Sequence of chain A:
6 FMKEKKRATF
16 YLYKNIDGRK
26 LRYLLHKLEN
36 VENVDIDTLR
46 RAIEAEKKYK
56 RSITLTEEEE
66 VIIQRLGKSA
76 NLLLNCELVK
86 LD

Sequence of chain B:
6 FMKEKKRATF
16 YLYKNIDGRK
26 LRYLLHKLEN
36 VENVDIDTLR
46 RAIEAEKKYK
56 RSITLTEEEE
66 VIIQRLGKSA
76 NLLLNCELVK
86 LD

Contacts between the two chains:
Residue V36 in chain A is in contact with residue I41 in chain B (closest heavy-atom distance 3.6 Å).
Residue I48 in chain A interacts with residue L77 in chain B (closest heavy-atom distance 4.1 Å).
Residue K73 in chain A is in contact with residue E49 in chain B (closest heavy-atom distance 3.2 Å).
Residue I48 in chain A interacts with residue S74 in chain B (closest heavy-atom distance 3.7 Å).
Residue N38 in chain A is in contact with residue I41 in chain B (closest heavy-atom distance 3.8 Å).
Residue R45 in chain A interacts with residue K73 in chain B (closest heavy-atom distance 5.0 Å).
Residue L77 in chain A interacts with residue L77 in chain B (closest heavy-atom distance 3.8 Å).
Residue L71 in chain A is in contact with residue I41 in chain B (closest heavy-atom distance 4.3 Å).
Residue I41 in chain A contacts residue L78 in chain B (closest heavy-atom distance 3.5 Å).
Residue L71 in chain A interacts with residue E49 in chain B (closest heavy-atom distance 4.7 Å).
Residue E49 in chain A contacts residue L71 in chain B (closest heavy-atom distance 4.7 Å).
Residue N38 in chain A interacts with residue D40 in chain B (closest heavy-atom distance 3.7 Å).
Residue L71 in chain A is in contact with residue R45 in chain B (closest heavy-atom distance 3.5 Å).
Residue R45 in chain A is in contact with residue S74 in chain B (closest heavy-atom distance 3.9 Å).
Residue L44 in chain A interacts with residue L78 in chain B (closest heavy-atom distance 3.6 Å).
Residue L77 in chain A is in contact with residue I48 in chain B (closest heavy-atom distance 4.1 Å).
Residue V39 in chain A is in contact with residue L44 in chain B (closest heavy-atom distance 4.6 Å).
Residue V39 in chain A interacts with residue D40 in chain B (closest heavy-atom distance 5.0 Å).
Residue E37 in chain A interacts with residue V39 in chain B (closest heavy-atom distance 4.6 Å).
Residue V39 in chain A contacts residue N38 in chain B (closest heavy-atom distance 3.2 Å).
Residue R70 in chain A contacts residue I41 in chain B (closest heavy-atom distance 4.5 Å).
Residue N38 in chain A interacts with residue N38 in chain B (closest heavy-atom distance 3.5 Å).
Residue S74 in chain A contacts residue R45 in chain B (closest heavy-atom distance 3.9 Å).
Residue E37 in chain A is in contact with residue I41 in chain B (closest heavy-atom distance 3.0 Å).
Residue L77 in chain A is in contact with residue L44 in chain B (closest heavy-atom distance 4.6 Å).
Residue E49 in chain A is in contact with residue G72 in chain B (closest heavy-atom distance 3.7 Å).
Residue V39 in chain A interacts with residue I41 in chain B (closest heavy-atom distance 3.8 Å).
Residue K73 in chain A is in contact with residue R45 in chain B (closest heavy-atom distance 5.0 Å).
Residue K73 in chain A is in contact with residue I48 in chain B (closest heavy-atom distance 3.6 Å).
Residue I41 in chain A contacts residue L71 in chain B (closest heavy-atom distance 4.3 Å).
Residue I41 in chain A interacts with residue V39 in chain B (closest heavy-atom distance 3.8 Å).
Residue V39 in chain A interacts with residue E37 in chain B (closest heavy-atom distance 4.6 Å).
Residue L44 in chain A is in contact with residue V39 in chain B (closest heavy-atom distance 4.6 Å).
Residue E49 in chain A interacts with residue K73 in chain B (closest heavy-atom distance 3.2 Å).
Residue D40 in chain A contacts residue V39 in chain B (closest heavy-atom distance 5.0 Å).
Residue E37 in chain A contacts residue D40 in chain B (closest heavy-atom distance 3.5 Å).
Residue S74 in chain A interacts with residue I41 in chain B (closest heavy-atom distance 5.0 Å).
Residue G72 in chain A is in contact with residue R45 in chain B (closest heavy-atom distance 4.5 Å).
Residue I41 in chain A interacts with residue E37 in chain B (closest heavy-atom distance 3.0 Å).
Residue L44 in chain A contacts residue L77 in chain B (closest heavy-atom distance 4.6 Å).
Residue L44 in chain A is in contact with residue S74 in chain B (closest heavy-atom distance 4.7 Å).
Residue G72 in chain A interacts with residue E49 in chain B (closest heavy-atom distance 3.7 Å).
Residue S74 in chain A contacts residue L44 in chain B (closest heavy-atom distance 4.7 Å).
Residue L44 in chain A interacts with residue L44 in chain B (closest heavy-atom distance 4.3 Å).
Residue I41 in chain A interacts with residue V36 in chain B (closest heavy-atom distance 3.6 Å).
Residue D40 in chain A is in contact with residue E37 in chain B (closest heavy-atom distance 3.5 Å).
Residue V39 in chain A contacts residue V39 in chain B (closest heavy-atom distance 2.9 Å).
Residue I48 in chain A interacts with residue K73 in chain B (closest heavy-atom distance 3.6 Å).
Residue D40 in chain A interacts with residue N38 in chain B (closest heavy-atom distance 3.7 Å).
Residue I41 in chain A is in contact with residue S74 in chain B (closest heavy-atom distance 5.0 Å).
Residue L78 in chain A interacts with residue I41 in chain B (closest heavy-atom distance 3.5 Å).
Residue R45 in chain A contacts residue L71 in chain B (closest heavy-atom distance 3.5 Å).
Residue R70 in chain A interacts with residue R45 in chain B (closest heavy-atom distance 3.5 Å).
Residue R45 in chain A is in contact with residue G72 in chain B (closest heavy-atom distance 4.5 Å).
Residue N38 in chain A is in contact with residue V39 in chain B (closest heavy-atom distance 3.2 Å).
Residue S74 in chain A is in contact with residue I48 in chain B (closest heavy-atom distance 3.7 Å).
Residue R45 in chain A interacts with residue R70 in chain B (closest heavy-atom distance 3.5 Å).
Residue L78 in chain A is in contact with residue L44 in chain B (closest heavy-atom distance 3.6 Å).
Residue I41 in chain A contacts residue R70 in chain B (closest heavy-atom distance 4.5 Å).
Residue I41 in chain A contacts residue N38 in chain B (closest heavy-atom distance 3.8 Å).

The following describes two proteins that form a bound complex.